The following describes two proteins that form a bound complex.

Contacts between the two chains:
Residue L46 in the second protein contacts residue L5 in the first protein (closest heavy-atom distance 4.2 Å).
Residue I39 in the second protein is in contact with residue V12 in the first protein (closest heavy-atom distance 4.5 Å).
Residue T32 in the second protein interacts with residue F20 in the first protein (closest heavy-atom distance 4.0 Å).
Residue L46 in the second protein interacts with residue F8 in the first protein (closest heavy-atom distance 4.9 Å).
Residue W50 in the second protein contacts residue A2 in the first protein (closest heavy-atom distance 4.2 Å).
Residue W50 in the second protein interacts with residue L5 in the first protein (closest heavy-atom distance 3.3 Å).
Residue A43 in the second protein contacts residue F9 in the first protein (closest heavy-atom distance 3.8 Å).
Residue I42 in the second protein interacts with residue F8 in the first protein (closest heavy-atom distance 4.4 Å).
Residue A43 in the second protein contacts residue F8 in the first protein (closest heavy-atom distance 4.7 Å).
Residue I28 in the second protein interacts with residue M23 in the first protein (closest heavy-atom distance 4.7 Å).
Residue A49 in the second protein interacts with residue M1 in the first protein (closest heavy-atom distance 4.3 Å).
Residue W50 in the second protein contacts residue M1 in the first protein (closest heavy-atom distance 3.3 Å).
Residue C47 in the second protein interacts with residue F9 in the first protein (closest heavy-atom distance 4.2 Å).

Sequence of the first protein:
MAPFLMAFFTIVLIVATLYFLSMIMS

Sequence of the second protein:
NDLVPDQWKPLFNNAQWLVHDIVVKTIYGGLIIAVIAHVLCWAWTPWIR